Sequence of chain B:
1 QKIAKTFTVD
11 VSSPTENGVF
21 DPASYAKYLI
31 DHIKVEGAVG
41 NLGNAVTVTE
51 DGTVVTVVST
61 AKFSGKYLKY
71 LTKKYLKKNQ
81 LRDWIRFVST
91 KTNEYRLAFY

Residue-level contacts at the interface:
Residue K69 in chain A is in contact with residue R96 in chain B (closest heavy-atom distance 4.5 Å).
Residue K42 in chain A interacts with residue N17 in chain B (closest heavy-atom distance 1.1 Å).
Residue Y59 in chain A interacts with residue F99 in chain B (closest heavy-atom distance 5.0 Å).
Residue K69 in chain A is in contact with residue A98 in chain B (closest heavy-atom distance 3.2 Å).
Residue K69 in chain A interacts with residue S13 in chain B (closest heavy-atom distance 4.6 Å).
Residue K42 in chain A is in contact with residue E16 in chain B (closest heavy-atom distance 3.8 Å).
Residue K42 in chain A is in contact with residue V19 in chain B (closest heavy-atom distance 4.3 Å).
Residue Y59 in chain A is in contact with residue W84 in chain B (closest heavy-atom distance 4.7 Å).
Residue K69 in chain A is in contact with residue Y100 in chain B (closest heavy-atom distance 3.4 Å).
Residue K69 in chain A interacts with residue F99 in chain B (closest heavy-atom distance 3.9 Å).
Residue K42 in chain A is in contact with residue G18 in chain B (closest heavy-atom distance 2.6 Å).

Sequence of chain A:
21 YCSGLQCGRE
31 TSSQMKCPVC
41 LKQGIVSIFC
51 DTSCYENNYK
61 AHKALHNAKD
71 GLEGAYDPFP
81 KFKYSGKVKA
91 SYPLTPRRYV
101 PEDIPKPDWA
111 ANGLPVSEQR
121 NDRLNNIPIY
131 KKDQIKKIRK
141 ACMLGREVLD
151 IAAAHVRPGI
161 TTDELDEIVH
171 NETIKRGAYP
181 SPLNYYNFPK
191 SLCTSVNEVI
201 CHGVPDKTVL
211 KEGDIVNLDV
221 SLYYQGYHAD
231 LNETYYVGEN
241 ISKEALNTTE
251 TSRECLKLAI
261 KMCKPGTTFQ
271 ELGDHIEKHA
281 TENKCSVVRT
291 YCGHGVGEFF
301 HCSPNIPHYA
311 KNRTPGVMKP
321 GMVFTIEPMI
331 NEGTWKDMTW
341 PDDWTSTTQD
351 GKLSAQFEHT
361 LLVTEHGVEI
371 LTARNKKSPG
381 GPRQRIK

The following describes two proteins that form a bound complex.